Sequence of protein 2:
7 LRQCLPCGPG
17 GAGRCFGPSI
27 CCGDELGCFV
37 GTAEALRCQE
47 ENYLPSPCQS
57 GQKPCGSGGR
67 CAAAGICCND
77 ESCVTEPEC

Sequence of protein 1:
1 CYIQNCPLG

Residue-level contacts at the interface:
Residue P24 in protein 2 contacts residue Y2 in protein 1 (closest heavy-atom distance 3.3 Å).
Residue C10 in protein 2 is in contact with residue C1 in protein 1 (closest heavy-atom distance 4.8 Å).
Residue L7 in protein 2 is in contact with residue I3 in protein 1 (closest heavy-atom distance 3.6 Å).
Residue P53 in protein 2 is in contact with residue L8 in protein 1 (closest heavy-atom distance 4.7 Å).
Residue S52 in protein 2 interacts with residue C1 in protein 1 (closest heavy-atom distance 2.8 Å).
Residue Q55 in protein 2 is in contact with residue Q4 in protein 1 (closest heavy-atom distance 3.6 Å).
Residue G23 in protein 2 contacts residue Y2 in protein 1 (closest heavy-atom distance 3.3 Å).
Residue N48 in protein 2 interacts with residue C1 in protein 1 (closest heavy-atom distance 4.6 Å).
Residue P53 in protein 2 contacts residue I3 in protein 1 (closest heavy-atom distance 3.8 Å).
Residue F22 in protein 2 interacts with residue Y2 in protein 1 (closest heavy-atom distance 4.3 Å).
Residue P24 in protein 2 contacts residue N5 in protein 1 (closest heavy-atom distance 4.2 Å).
Residue P51 in protein 2 contacts residue C6 in protein 1 (closest heavy-atom distance 4.9 Å).
Residue N75 in protein 2 is in contact with residue Q4 in protein 1 (closest heavy-atom distance 4.7 Å).
Residue C21 in protein 2 is in contact with residue Y2 in protein 1 (closest heavy-atom distance 3.5 Å).
Residue G64 in protein 2 interacts with residue Q4 in protein 1 (closest heavy-atom distance 3.9 Å).
Residue D76 in protein 2 is in contact with residue Q4 in protein 1 (closest heavy-atom distance 3.4 Å).
Residue N48 in protein 2 interacts with residue Y2 in protein 1 (closest heavy-atom distance 3.2 Å).
Residue Q45 in protein 2 contacts residue Y2 in protein 1 (closest heavy-atom distance 4.7 Å).
Residue C54 in protein 2 interacts with residue I3 in protein 1 (closest heavy-atom distance 3.0 Å).
Residue E47 in protein 2 contacts residue Y2 in protein 1 (closest heavy-atom distance 3.1 Å).
Residue E47 in protein 2 contacts residue C1 in protein 1 (closest heavy-atom distance 3.0 Å).
Residue R8 in protein 2 contacts residue C1 in protein 1 (closest heavy-atom distance 4.7 Å).
Residue Q55 in protein 2 interacts with residue I3 in protein 1 (closest heavy-atom distance 4.0 Å).
Residue C54 in protein 2 interacts with residue C1 in protein 1 (closest heavy-atom distance 2.9 Å).
Residue L50 in protein 2 is in contact with residue C1 in protein 1 (closest heavy-atom distance 3.0 Å).
Residue P53 in protein 2 is in contact with residue C1 in protein 1 (closest heavy-atom distance 3.5 Å).
Residue N48 in protein 2 contacts residue N5 in protein 1 (closest heavy-atom distance 4.0 Å).
Residue C54 in protein 2 contacts residue Y2 in protein 1 (closest heavy-atom distance 4.0 Å).
Residue D76 in protein 2 interacts with residue Y2 in protein 1 (closest heavy-atom distance 4.4 Å).
Residue P53 in protein 2 is in contact with residue C6 in protein 1 (closest heavy-atom distance 3.6 Å).
Residue C44 in protein 2 interacts with residue Y2 in protein 1 (closest heavy-atom distance 2.7 Å).
Residue C10 in protein 2 interacts with residue Y2 in protein 1 (closest heavy-atom distance 3.7 Å).
Residue P51 in protein 2 interacts with residue C1 in protein 1 (closest heavy-atom distance 3.6 Å).
Residue S52 in protein 2 contacts residue C6 in protein 1 (closest heavy-atom distance 4.8 Å).
Residue D76 in protein 2 contacts residue N5 in protein 1 (closest heavy-atom distance 2.7 Å).

This data describes a binding interaction between two proteins.